The following describes two proteins that form a bound complex.

Sequence of the first protein:
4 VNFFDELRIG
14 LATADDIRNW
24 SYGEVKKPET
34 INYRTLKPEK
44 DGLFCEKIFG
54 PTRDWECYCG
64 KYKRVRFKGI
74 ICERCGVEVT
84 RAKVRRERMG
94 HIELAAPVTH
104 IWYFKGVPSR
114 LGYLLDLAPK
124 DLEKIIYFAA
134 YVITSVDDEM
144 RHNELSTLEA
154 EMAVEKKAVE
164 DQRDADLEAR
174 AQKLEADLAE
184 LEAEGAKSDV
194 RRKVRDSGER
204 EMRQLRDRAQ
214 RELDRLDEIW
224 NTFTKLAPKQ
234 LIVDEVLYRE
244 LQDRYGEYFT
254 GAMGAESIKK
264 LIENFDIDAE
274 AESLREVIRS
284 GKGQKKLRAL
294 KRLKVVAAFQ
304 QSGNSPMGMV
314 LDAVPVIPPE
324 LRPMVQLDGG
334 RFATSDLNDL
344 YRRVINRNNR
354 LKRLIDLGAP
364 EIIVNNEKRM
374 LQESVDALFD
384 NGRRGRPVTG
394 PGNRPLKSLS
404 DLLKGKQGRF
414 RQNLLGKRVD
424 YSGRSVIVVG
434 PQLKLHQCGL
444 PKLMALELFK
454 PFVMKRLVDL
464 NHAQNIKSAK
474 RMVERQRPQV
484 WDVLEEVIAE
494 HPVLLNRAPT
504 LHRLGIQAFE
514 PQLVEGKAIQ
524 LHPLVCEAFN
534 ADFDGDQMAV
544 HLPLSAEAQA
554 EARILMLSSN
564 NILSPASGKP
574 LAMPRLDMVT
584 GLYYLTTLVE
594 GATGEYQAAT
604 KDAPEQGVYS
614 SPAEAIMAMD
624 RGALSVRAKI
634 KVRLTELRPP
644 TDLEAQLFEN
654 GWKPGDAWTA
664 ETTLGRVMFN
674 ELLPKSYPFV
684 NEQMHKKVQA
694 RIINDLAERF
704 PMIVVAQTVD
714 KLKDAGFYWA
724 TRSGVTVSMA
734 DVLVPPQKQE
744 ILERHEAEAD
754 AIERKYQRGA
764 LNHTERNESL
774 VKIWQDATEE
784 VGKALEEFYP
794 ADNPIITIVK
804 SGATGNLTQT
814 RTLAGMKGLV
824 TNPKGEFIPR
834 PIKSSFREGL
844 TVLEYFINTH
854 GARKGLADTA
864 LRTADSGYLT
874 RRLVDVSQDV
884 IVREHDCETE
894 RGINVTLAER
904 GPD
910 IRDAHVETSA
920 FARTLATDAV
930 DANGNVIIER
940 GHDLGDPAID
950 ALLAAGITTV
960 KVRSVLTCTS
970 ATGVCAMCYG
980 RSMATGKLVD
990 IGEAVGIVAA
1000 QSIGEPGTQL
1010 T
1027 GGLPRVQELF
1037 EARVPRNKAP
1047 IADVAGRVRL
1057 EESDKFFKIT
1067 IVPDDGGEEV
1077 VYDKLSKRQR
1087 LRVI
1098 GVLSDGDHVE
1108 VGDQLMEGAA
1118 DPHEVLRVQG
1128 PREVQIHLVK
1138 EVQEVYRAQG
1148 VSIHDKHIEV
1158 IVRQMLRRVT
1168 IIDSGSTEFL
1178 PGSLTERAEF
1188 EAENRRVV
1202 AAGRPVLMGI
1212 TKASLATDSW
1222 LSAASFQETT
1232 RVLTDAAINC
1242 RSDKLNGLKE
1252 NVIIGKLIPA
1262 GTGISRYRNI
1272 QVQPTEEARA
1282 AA

Interface contacts:
Residue A492 in the first protein interacts with residue K87 in the second protein (closest heavy-atom distance 3.8 Å).
Residue I1271 in the first protein is in contact with residue E105 in the second protein (closest heavy-atom distance 3.7 Å).
Residue Y1268 in the first protein interacts with residue A49 in the second protein (closest heavy-atom distance 3.6 Å).
Residue D989 in the first protein interacts with residue K47 in the second protein (closest heavy-atom distance 3.2 Å).
Residue R556 in the first protein is in contact with residue N34 in the second protein (closest heavy-atom distance 3.5 Å).
Residue V1273 in the first protein interacts with residue L101 in the second protein (closest heavy-atom distance 3.4 Å).
Residue E550 in the first protein is in contact with residue A55 in the second protein (closest heavy-atom distance 3.8 Å).
Residue R1267 in the first protein contacts residue G106 in the second protein (closest heavy-atom distance 3.0 Å).
Residue E513 in the first protein contacts residue I32 in the second protein (closest heavy-atom distance 3.0 Å).
Residue P1275 in the first protein interacts with residue V76 in the second protein (closest heavy-atom distance 3.1 Å).
Residue T1276 in the first protein interacts with residue L100 in the second protein (closest heavy-atom distance 3.4 Å).
Residue T1276 in the first protein is in contact with residue E102 in the second protein (closest heavy-atom distance 3.1 Å).
Residue E554 in the first protein contacts residue V51 in the second protein (closest heavy-atom distance 3.6 Å).
Residue G991 in the first protein interacts with residue Y48 in the second protein (closest heavy-atom distance 3.4 Å).
Residue I1271 in the first protein is in contact with residue T104 in the second protein (closest heavy-atom distance 3.6 Å).
Residue H439 in the first protein contacts residue L30 in the second protein (closest heavy-atom distance 3.3 Å).
Residue R1269 in the first protein interacts with residue K56 in the second protein (closest heavy-atom distance 3.1 Å).
Residue I706 in the first protein is in contact with residue Y26 in the second protein (closest heavy-atom distance 3.6 Å).
Residue K714 in the first protein contacts residue D27 in the second protein (closest heavy-atom distance 2.6 Å).
Residue M705 in the first protein is in contact with residue I37 in the second protein (closest heavy-atom distance 3.3 Å).
Residue E550 in the first protein contacts residue R59 in the second protein (closest heavy-atom distance 2.8 Å).
Residue A1279 in the first protein interacts with residue L100 in the second protein (closest heavy-atom distance 3.0 Å).
Residue Q1274 in the first protein is in contact with residue E102 in the second protein (closest heavy-atom distance 2.9 Å).
Residue A553 in the first protein is in contact with residue V51 in the second protein (closest heavy-atom distance 3.7 Å).
Residue V707 in the first protein is in contact with residue Y26 in the second protein (closest heavy-atom distance 3.7 Å).
Residue Q710 in the first protein interacts with residue Y26 in the second protein (closest heavy-atom distance 2.5 Å).
Residue I706 in the first protein contacts residue D38 in the second protein (closest heavy-atom distance 3.8 Å).
Residue Q1272 in the first protein is in contact with residue T104 in the second protein (closest heavy-atom distance 3.3 Å).
Residue R556 in the first protein contacts residue I32 in the second protein (closest heavy-atom distance 3.3 Å).
Residue E493 in the first protein contacts residue G31 in the second protein (closest heavy-atom distance 3.4 Å).
Residue I1271 in the first protein is in contact with residue K56 in the second protein (closest heavy-atom distance 2.7 Å).
Residue I706 in the first protein contacts residue P36 in the second protein (closest heavy-atom distance 3.1 Å).
Residue Q710 in the first protein interacts with residue D27 in the second protein (closest heavy-atom distance 3.2 Å).
Residue D989 in the first protein interacts with residue S46 in the second protein (closest heavy-atom distance 3.2 Å).
Residue A549 in the first protein contacts residue A55 in the second protein (closest heavy-atom distance 3.8 Å).
Residue I706 in the first protein is in contact with residue T33 in the second protein (closest heavy-atom distance 3.0 Å).
Residue E493 in the first protein is in contact with residue S90 in the second protein (closest heavy-atom distance 2.8 Å).
Residue Q1272 in the first protein interacts with residue H103 in the second protein (closest heavy-atom distance 3.3 Å).
Residue E992 in the first protein contacts residue Y48 in the second protein (closest heavy-atom distance 2.3 Å).
Residue R556 in the first protein is in contact with residue S90 in the second protein (closest heavy-atom distance 3.6 Å).
Residue L558 in the first protein is in contact with residue K47 in the second protein (closest heavy-atom distance 3.6 Å).
Residue I557 in the first protein is in contact with residue V51 in the second protein (closest heavy-atom distance 3.8 Å).
Residue A1279 in the first protein is in contact with residue L79 in the second protein (closest heavy-atom distance 3.7 Å).
Residue Y1268 in the first protein is in contact with residue S46 in the second protein (closest heavy-atom distance 2.9 Å).
Residue M705 in the first protein is in contact with residue D38 in the second protein (closest heavy-atom distance 3.0 Å).
Residue L558 in the first protein contacts residue V51 in the second protein (closest heavy-atom distance 3.7 Å).
Residue P1275 in the first protein is in contact with residue L79 in the second protein (closest heavy-atom distance 3.3 Å).
Residue R556 in the first protein interacts with residue L89 in the second protein (closest heavy-atom distance 3.7 Å).
Residue N563 in the first protein contacts residue I37 in the second protein (closest heavy-atom distance 3.1 Å).
Residue Y1268 in the first protein is in contact with residue Y48 in the second protein (closest heavy-atom distance 3.5 Å).
Residue Y1268 in the first protein contacts residue I52 in the second protein (closest heavy-atom distance 3.2 Å).
Residue H494 in the first protein is in contact with residue K87 in the second protein (closest heavy-atom distance 3.2 Å).
Residue L560 in the first protein is in contact with residue I32 in the second protein (closest heavy-atom distance 3.7 Å).
Residue Q1274 in the first protein interacts with residue L101 in the second protein (closest heavy-atom distance 3.6 Å).
Residue P704 in the first protein interacts with residue D38 in the second protein (closest heavy-atom distance 3.2 Å).
Residue V1273 in the first protein interacts with residue Q60 in the second protein (closest heavy-atom distance 3.4 Å).
Residue E992 in the first protein interacts with residue K47 in the second protein (closest heavy-atom distance 3.2 Å).
Residue R556 in the first protein is in contact with residue L93 in the second protein (closest heavy-atom distance 3.2 Å).
Residue Y1268 in the first protein contacts residue S45 in the second protein (closest heavy-atom distance 3.8 Å).
Residue E493 in the first protein is in contact with residue I32 in the second protein (closest heavy-atom distance 3.3 Å).

Sequence of the second protein:
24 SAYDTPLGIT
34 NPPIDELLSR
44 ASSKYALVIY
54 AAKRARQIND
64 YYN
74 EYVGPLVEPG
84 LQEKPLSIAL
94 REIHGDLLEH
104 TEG